Sequence of protein 2:
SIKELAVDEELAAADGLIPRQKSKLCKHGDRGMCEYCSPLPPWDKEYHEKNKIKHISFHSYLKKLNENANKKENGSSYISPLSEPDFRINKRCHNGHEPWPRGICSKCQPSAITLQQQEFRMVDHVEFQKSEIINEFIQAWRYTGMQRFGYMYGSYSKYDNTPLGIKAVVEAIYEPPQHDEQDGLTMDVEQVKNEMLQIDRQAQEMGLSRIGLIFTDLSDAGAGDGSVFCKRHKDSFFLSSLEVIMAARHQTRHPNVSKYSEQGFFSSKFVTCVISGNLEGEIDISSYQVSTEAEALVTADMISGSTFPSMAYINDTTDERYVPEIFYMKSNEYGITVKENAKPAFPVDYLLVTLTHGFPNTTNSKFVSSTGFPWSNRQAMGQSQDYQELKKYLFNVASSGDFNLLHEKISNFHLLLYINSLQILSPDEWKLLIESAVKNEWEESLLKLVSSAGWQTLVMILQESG

Sequence of protein 1:
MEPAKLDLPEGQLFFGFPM

This data describes a binding interaction between two proteins.

Residue-level contacts at the interface:
Residue G309 in protein 2 interacts with residue L10 in protein 1 (closest heavy-atom distance 2.9 Å).
Residue F312 in protein 2 interacts with residue M5 in protein 1 (closest heavy-atom distance 4.0 Å).
Residue F219 in protein 2 interacts with residue F19 in protein 1 (closest heavy-atom distance 3.6 Å).
Residue L189 in protein 2 contacts residue G15 in protein 1 (closest heavy-atom distance 3.9 Å).
Residue R236 in protein 2 contacts residue F19 in protein 1 (closest heavy-atom distance 3.6 Å).
Residue Y317 in protein 2 is in contact with residue A8 in protein 1 (closest heavy-atom distance 3.9 Å).
Residue F312 in protein 2 interacts with residue P7 in protein 1 (closest heavy-atom distance 3.5 Å).
Residue Y317 in protein 2 interacts with residue P7 in protein 1 (closest heavy-atom distance 3.3 Å).
Residue P348 in protein 2 contacts residue E6 in protein 1 (closest heavy-atom distance 3.5 Å).
Residue F153 in protein 2 contacts residue L17 in protein 1 (closest heavy-atom distance 4.0 Å).
Residue R253 in protein 2 interacts with residue E14 in protein 1 (closest heavy-atom distance 3.8 Å).
Residue A349 in protein 2 contacts residue P7 in protein 1 (closest heavy-atom distance 3.7 Å).
Residue E247 in protein 2 is in contact with residue F19 in protein 1 (closest heavy-atom distance 3.3 Å).
Residue F219 in protein 2 is in contact with residue L17 in protein 1 (closest heavy-atom distance 4.3 Å).
Residue L189 in protein 2 contacts residue L17 in protein 1 (closest heavy-atom distance 2.8 Å).
Residue T311 in protein 2 interacts with residue P7 in protein 1 (closest heavy-atom distance 3.5 Å).
Residue L246 in protein 2 interacts with residue F18 in protein 1 (closest heavy-atom distance 4.2 Å).
Residue D221 in protein 2 contacts residue F19 in protein 1 (closest heavy-atom distance 3.6 Å).
Residue G309 in protein 2 contacts residue A8 in protein 1 (closest heavy-atom distance 4.4 Å).
Residue G309 in protein 2 is in contact with residue K9 in protein 1 (closest heavy-atom distance 3.8 Å).
Residue S244 in protein 2 contacts residue F21 in protein 1 (closest heavy-atom distance 4.3 Å).
Residue K235 in protein 2 contacts residue F19 in protein 1 (closest heavy-atom distance 4.2 Å).
Residue T311 in protein 2 contacts residue F21 in protein 1 (closest heavy-atom distance 3.6 Å).
Residue D187 in protein 2 contacts residue G20 in protein 1 (closest heavy-atom distance 3.5 Å).
Residue D187 in protein 2 contacts residue F18 in protein 1 (closest heavy-atom distance 3.7 Å).
Residue M315 in protein 2 contacts residue P7 in protein 1 (closest heavy-atom distance 4.2 Å).
Residue G188 in protein 2 interacts with residue L17 in protein 1 (closest heavy-atom distance 3.2 Å).
Residue S310 in protein 2 is in contact with residue A8 in protein 1 (closest heavy-atom distance 3.2 Å).
Residue L189 in protein 2 is in contact with residue Q16 in protein 1 (closest heavy-atom distance 3.6 Å).
Residue D187 in protein 2 interacts with residue F19 in protein 1 (closest heavy-atom distance 2.8 Å).
Residue V193 in protein 2 interacts with residue E14 in protein 1 (closest heavy-atom distance 3.3 Å).
Residue G309 in protein 2 is in contact with residue D11 in protein 1 (closest heavy-atom distance 4.4 Å).
Residue T220 in protein 2 interacts with residue F19 in protein 1 (closest heavy-atom distance 3.5 Å).
Residue G188 in protein 2 contacts residue F19 in protein 1 (closest heavy-atom distance 3.5 Å).
Residue N319 in protein 2 interacts with residue K9 in protein 1 (closest heavy-atom distance 2.9 Å).
Residue G188 in protein 2 is in contact with residue F18 in protein 1 (closest heavy-atom distance 4.3 Å).
Residue T190 in protein 2 contacts residue Q16 in protein 1 (closest heavy-atom distance 3.6 Å).
Residue S308 in protein 2 contacts residue K9 in protein 1 (closest heavy-atom distance 3.7 Å).
Residue L246 in protein 2 is in contact with residue F21 in protein 1 (closest heavy-atom distance 4.0 Å).
Residue Q151 in protein 2 interacts with residue F19 in protein 1 (closest heavy-atom distance 3.8 Å).
Residue S310 in protein 2 contacts residue F21 in protein 1 (closest heavy-atom distance 4.0 Å).
Residue V193 in protein 2 contacts residue G15 in protein 1 (closest heavy-atom distance 4.0 Å).
Residue F233 in protein 2 is in contact with residue M23 in protein 1 (closest heavy-atom distance 3.6 Å).
Residue P313 in protein 2 contacts residue F21 in protein 1 (closest heavy-atom distance 3.7 Å).
Residue M250 in protein 2 contacts residue L17 in protein 1 (closest heavy-atom distance 3.9 Å).
Residue M191 in protein 2 is in contact with residue G15 in protein 1 (closest heavy-atom distance 2.8 Å).
Residue S310 in protein 2 is in contact with residue P7 in protein 1 (closest heavy-atom distance 3.4 Å).
Residue L246 in protein 2 is in contact with residue L10 in protein 1 (closest heavy-atom distance 3.7 Å).
Residue T311 in protein 2 contacts residue A8 in protein 1 (closest heavy-atom distance 3.0 Å).
Residue M191 in protein 2 contacts residue L17 in protein 1 (closest heavy-atom distance 4.0 Å).
Residue L246 in protein 2 is in contact with residue L12 in protein 1 (closest heavy-atom distance 3.6 Å).
Residue T311 in protein 2 contacts residue L10 in protein 1 (closest heavy-atom distance 3.9 Å).
Residue K235 in protein 2 is in contact with residue M23 in protein 1 (closest heavy-atom distance 3.7 Å).
Residue F312 in protein 2 is in contact with residue E6 in protein 1 (closest heavy-atom distance 3.6 Å).
Residue T190 in protein 2 interacts with residue G15 in protein 1 (closest heavy-atom distance 3.5 Å).
Residue S310 in protein 2 interacts with residue K9 in protein 1 (closest heavy-atom distance 4.4 Å).
Residue S308 in protein 2 interacts with residue D11 in protein 1 (closest heavy-atom distance 3.5 Å).
Residue Y317 in protein 2 contacts residue K9 in protein 1 (closest heavy-atom distance 3.8 Å).
Residue R257 in protein 2 contacts residue E14 in protein 1 (closest heavy-atom distance 2.7 Å).
Residue S310 in protein 2 contacts residue L10 in protein 1 (closest heavy-atom distance 3.5 Å).